Sequence of chain B:
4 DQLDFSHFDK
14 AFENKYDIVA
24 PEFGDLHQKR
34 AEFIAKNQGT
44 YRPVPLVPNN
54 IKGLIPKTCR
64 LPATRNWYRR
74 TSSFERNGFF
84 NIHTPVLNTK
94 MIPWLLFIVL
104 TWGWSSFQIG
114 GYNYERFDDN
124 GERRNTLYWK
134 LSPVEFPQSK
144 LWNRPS

Contacts between the two chains:
Residue T296 in chain A is in contact with residue N84 in chain B (closest heavy-atom distance 3.4 Å).
Residue T297 in chain A interacts with residue E78 in chain B (closest heavy-atom distance 2.8 Å).
Residue K194 in chain A contacts residue N116 in chain B (closest heavy-atom distance 3.7 Å).
Residue L258 in chain A is in contact with residue P65 in chain B (closest heavy-atom distance 3.7 Å).
Residue L201 in chain A is in contact with residue I112 in chain B (closest heavy-atom distance 3.5 Å).
Residue W185 in chain A is in contact with residue R119 in chain B (closest heavy-atom distance 2.7 Å).
Residue T297 in chain A interacts with residue S76 in chain B (closest heavy-atom distance 2.7 Å).
Residue H108 in chain A contacts residue H30 in chain B (closest heavy-atom distance 2.9 Å).
Residue K263 in chain A is in contact with residue P65 in chain B (closest heavy-atom distance 3.2 Å).
Residue N116 in chain A interacts with residue P46 in chain B (closest heavy-atom distance 3.3 Å).
Residue W213 in chain A is in contact with residue K93 in chain B (closest heavy-atom distance 3.8 Å).
Residue F265 in chain A is in contact with residue P65 in chain B (closest heavy-atom distance 3.6 Å).
Residue T297 in chain A contacts residue N84 in chain B (closest heavy-atom distance 3.6 Å).
Residue M212 in chain A interacts with residue I95 in chain B (closest heavy-atom distance 3.7 Å).
Residue Q110 in chain A is in contact with residue A34 in chain B (closest heavy-atom distance 3.3 Å).
Residue V302 in chain A contacts residue A66 in chain B (closest heavy-atom distance 3.8 Å).
Residue N264 in chain A contacts residue P65 in chain B (closest heavy-atom distance 3.6 Å).
Residue I186 in chain A contacts residue R119 in chain B (closest heavy-atom distance 3.4 Å).
Residue I209 in chain A contacts residue P96 in chain B (closest heavy-atom distance 3.8 Å).
Residue Y119 in chain A interacts with residue G42 in chain B (closest heavy-atom distance 3.5 Å).
Residue E115 in chain A is in contact with residue I37 in chain B (closest heavy-atom distance 3.3 Å).
Residue W185 in chain A is in contact with residue Y115 in chain B (closest heavy-atom distance 3.4 Å).
Residue Y119 in chain A contacts residue Q41 in chain B (closest heavy-atom distance 3.1 Å).
Residue Q254 in chain A contacts residue R79 in chain B (closest heavy-atom distance 2.4 Å).
Residue T296 in chain A contacts residue P88 in chain B (closest heavy-atom distance 3.8 Å).
Residue Q299 in chain A is in contact with residue S76 in chain B (closest heavy-atom distance 3.5 Å).
Residue Q299 in chain A is in contact with residue F77 in chain B (closest heavy-atom distance 2.6 Å).
Residue I186 in chain A contacts residue Y115 in chain B (closest heavy-atom distance 2.9 Å).
Residue E115 in chain A interacts with residue Q41 in chain B (closest heavy-atom distance 3.2 Å).
Residue M112 in chain A contacts residue N40 in chain B (closest heavy-atom distance 3.3 Å).
Residue M212 in chain A is in contact with residue T92 in chain B (closest heavy-atom distance 3.2 Å).
Residue L192 in chain A is in contact with residue F120 in chain B (closest heavy-atom distance 3.6 Å).
Residue N198 in chain A interacts with residue N116 in chain B (closest heavy-atom distance 3.3 Å).
Residue K118 in chain A is in contact with residue Q41 in chain B (closest heavy-atom distance 3.6 Å).
Residue K263 in chain A contacts residue R68 in chain B (closest heavy-atom distance 3.1 Å).
Residue W208 in chain A interacts with residue L99 in chain B (closest heavy-atom distance 3.4 Å).
Residue M112 in chain A contacts residue Y44 in chain B (closest heavy-atom distance 3.5 Å).
Residue Q110 in chain A contacts residue R33 in chain B (closest heavy-atom distance 3.2 Å).
Residue M212 in chain A contacts residue P96 in chain B (closest heavy-atom distance 3.7 Å).
Residue E293 in chain A interacts with residue P88 in chain B (closest heavy-atom distance 3.7 Å).
Residue N116 in chain A interacts with residue Y44 in chain B (closest heavy-atom distance 2.9 Å).
Residue F265 in chain A is in contact with residue R63 in chain B (closest heavy-atom distance 3.2 Å).
Residue N290 in chain A interacts with residue R79 in chain B (closest heavy-atom distance 3.3 Å).
Residue N205 in chain A is in contact with residue F100 in chain B (closest heavy-atom distance 3.3 Å).
Residue N205 in chain A interacts with residue T104 in chain B (closest heavy-atom distance 3.2 Å).
Residue N116 in chain A is in contact with residue R45 in chain B (closest heavy-atom distance 3.3 Å).
Residue Q110 in chain A interacts with residue H30 in chain B (closest heavy-atom distance 2.8 Å).
Residue W185 in chain A interacts with residue I112 in chain B (closest heavy-atom distance 3.6 Å).
Residue Q287 in chain A is in contact with residue A66 in chain B (closest heavy-atom distance 2.9 Å).
Residue L113 in chain A interacts with residue P46 in chain B (closest heavy-atom distance 3.5 Å).
Residue Y119 in chain A is in contact with residue R45 in chain B (closest heavy-atom distance 3.5 Å).
Residue Q262 in chain A interacts with residue T67 in chain B (closest heavy-atom distance 3.3 Å).
Residue W213 in chain A is in contact with residue V89 in chain B (closest heavy-atom distance 3.6 Å).
Residue D120 in chain A interacts with residue R45 in chain B (closest heavy-atom distance 2.3 Å).
Residue N116 in chain A is in contact with residue G42 in chain B (closest heavy-atom distance 3.2 Å).
Residue D300 in chain A interacts with residue A66 in chain B (closest heavy-atom distance 3.5 Å).
Residue R216 in chain A interacts with residue T92 in chain B (closest heavy-atom distance 3.2 Å).
Residue F265 in chain A interacts with residue L64 in chain B (closest heavy-atom distance 3.8 Å).
Residue Q287 in chain A interacts with residue P65 in chain B (closest heavy-atom distance 3.3 Å).
Residue E251 in chain A is in contact with residue R79 in chain B (closest heavy-atom distance 2.8 Å).

This data describes a binding interaction between two proteins.

Sequence of chain A:
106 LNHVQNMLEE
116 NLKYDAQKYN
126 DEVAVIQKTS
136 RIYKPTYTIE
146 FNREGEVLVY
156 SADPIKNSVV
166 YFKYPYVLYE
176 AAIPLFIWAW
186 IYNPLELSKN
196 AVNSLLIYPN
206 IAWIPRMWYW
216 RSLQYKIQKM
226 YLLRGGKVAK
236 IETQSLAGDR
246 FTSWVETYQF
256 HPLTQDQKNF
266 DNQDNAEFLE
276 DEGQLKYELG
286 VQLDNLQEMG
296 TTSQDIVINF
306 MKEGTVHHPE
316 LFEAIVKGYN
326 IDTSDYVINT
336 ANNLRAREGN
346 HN